Sequence of protein 2:
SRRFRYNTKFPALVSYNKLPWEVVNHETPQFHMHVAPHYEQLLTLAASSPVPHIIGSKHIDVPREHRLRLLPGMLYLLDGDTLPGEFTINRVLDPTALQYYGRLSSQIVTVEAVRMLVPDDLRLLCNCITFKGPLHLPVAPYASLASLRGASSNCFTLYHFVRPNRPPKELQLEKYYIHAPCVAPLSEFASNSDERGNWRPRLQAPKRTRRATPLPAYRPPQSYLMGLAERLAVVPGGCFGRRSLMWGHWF

Sequence of protein 1:
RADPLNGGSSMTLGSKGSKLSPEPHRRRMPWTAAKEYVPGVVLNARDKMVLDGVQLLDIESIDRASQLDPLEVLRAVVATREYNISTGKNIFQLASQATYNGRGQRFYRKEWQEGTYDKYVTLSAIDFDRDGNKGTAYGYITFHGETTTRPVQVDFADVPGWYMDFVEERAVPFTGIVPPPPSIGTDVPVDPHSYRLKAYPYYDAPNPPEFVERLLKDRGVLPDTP

These two protein chains interact to form a complex.

Contacts between the two chains:
Residue R262 in protein 2 interacts with residue K28 in protein 1 (closest heavy-atom distance 2.6 Å).
Residue Q108 in protein 2 interacts with residue S133 in protein 1 (closest heavy-atom distance 3.3 Å).
Residue T232 in protein 2 contacts residue R205 in protein 1 (closest heavy-atom distance 2.5 Å).
Residue W266 in protein 2 contacts residue A208 in protein 1 (closest heavy-atom distance 3.5 Å).
Residue T105 in protein 2 is in contact with residue D136 in protein 1 (closest heavy-atom distance 3.2 Å).
Residue R262 in protein 2 interacts with residue S30 in protein 1 (closest heavy-atom distance 3.4 Å).
Residue G267 in protein 2 interacts with residue Y126 in protein 1 (closest heavy-atom distance 3.4 Å).
Residue G267 in protein 2 is in contact with residue H153 in protein 1 (closest heavy-atom distance 3.6 Å).
Residue W266 in protein 2 is in contact with residue F152 in protein 1 (closest heavy-atom distance 3.7 Å).
Residue C258 in protein 2 contacts residue F152 in protein 1 (closest heavy-atom distance 3.7 Å).
Residue R250 in protein 2 interacts with residue G26 in protein 1 (closest heavy-atom distance 3.7 Å).
Residue G256 in protein 2 is in contact with residue K128 in protein 1 (closest heavy-atom distance 3.2 Å).
Residue T105 in protein 2 is in contact with residue Y147 in protein 1 (closest heavy-atom distance 3.3 Å).
Residue L234 in protein 2 interacts with residue L206 in protein 1 (closest heavy-atom distance 3.6 Å).
Residue Q241 in protein 2 is in contact with residue E123 in protein 1 (closest heavy-atom distance 3.5 Å).
Residue R262 in protein 2 is in contact with residue L29 in protein 1 (closest heavy-atom distance 2.8 Å).
Residue F270 in protein 2 contacts residue F220 in protein 1 (closest heavy-atom distance 3.7 Å).
Residue M245 in protein 2 contacts residue E45 in protein 1 (closest heavy-atom distance 3.7 Å).
Residue S263 in protein 2 contacts residue D12 in protein 1 (closest heavy-atom distance 3.7 Å).
Residue G267 in protein 2 contacts residue T125 in protein 1 (closest heavy-atom distance 3.6 Å).
Residue W269 in protein 2 is in contact with residue E123 in protein 1 (closest heavy-atom distance 3.7 Å).
Residue W269 in protein 2 contacts residue Y126 in protein 1 (closest heavy-atom distance 3.4 Å).
Residue L234 in protein 2 is in contact with residue R205 in protein 1 (closest heavy-atom distance 3.3 Å).
Residue Y237 in protein 2 is in contact with residue T125 in protein 1 (closest heavy-atom distance 3.6 Å).
Residue R262 in protein 2 is in contact with residue L14 in protein 1 (closest heavy-atom distance 3.7 Å).
Residue W266 in protein 2 interacts with residue P210 in protein 1 (closest heavy-atom distance 3.1 Å).
Residue R262 in protein 2 interacts with residue D12 in protein 1 (closest heavy-atom distance 2.6 Å).
Residue C258 in protein 2 interacts with residue K128 in protein 1 (closest heavy-atom distance 3.7 Å).
Residue Y237 in protein 2 is in contact with residue A214 in protein 1 (closest heavy-atom distance 3.5 Å).
Residue R250 in protein 2 is in contact with residue S27 in protein 1 (closest heavy-atom distance 2.6 Å).
Residue H268 in protein 2 interacts with residue Y126 in protein 1 (closest heavy-atom distance 3.6 Å).
Residue G111 in protein 2 contacts residue I186 in protein 1 (closest heavy-atom distance 3.7 Å).
Residue M245 in protein 2 contacts residue Y46 in protein 1 (closest heavy-atom distance 3.3 Å).
Residue F259 in protein 2 is in contact with residue F152 in protein 1 (closest heavy-atom distance 3.7 Å).
Residue S242 in protein 2 interacts with residue E123 in protein 1 (closest heavy-atom distance 2.5 Å).
Residue R250 in protein 2 is in contact with residue K28 in protein 1 (closest heavy-atom distance 3.3 Å).
Residue L251 in protein 2 interacts with residue Y46 in protein 1 (closest heavy-atom distance 3.4 Å).
Residue A252 in protein 2 is in contact with residue A43 in protein 1 (closest heavy-atom distance 3.5 Å).
Residue R112 in protein 2 interacts with residue T158 in protein 1 (closest heavy-atom distance 3.2 Å).
Residue L107 in protein 2 contacts residue I186 in protein 1 (closest heavy-atom distance 3.5 Å).
Residue V253 in protein 2 contacts residue K44 in protein 1 (closest heavy-atom distance 3.1 Å).
Residue W269 in protein 2 interacts with residue T125 in protein 1 (closest heavy-atom distance 2.3 Å).
Residue R261 in protein 2 contacts residue D12 in protein 1 (closest heavy-atom distance 3.2 Å).
Residue L251 in protein 2 is in contact with residue S27 in protein 1 (closest heavy-atom distance 3.7 Å).
Residue Q108 in protein 2 contacts residue P160 in protein 1 (closest heavy-atom distance 3.4 Å).
Residue W266 in protein 2 interacts with residue Y209 in protein 1 (closest heavy-atom distance 3.1 Å).
Residue W269 in protein 2 interacts with residue G124 in protein 1 (closest heavy-atom distance 3.7 Å).
Residue N26 in protein 2 is in contact with residue R37 in protein 1 (closest heavy-atom distance 2.6 Å).
Residue L264 in protein 2 contacts residue Y211 in protein 1 (closest heavy-atom distance 3.5 Å).
Residue R250 in protein 2 contacts residue G23 in protein 1 (closest heavy-atom distance 2.4 Å).
Residue S10 in protein 2 is in contact with residue R36 in protein 1 (closest heavy-atom distance 3.5 Å).
Residue S263 in protein 2 interacts with residue P13 in protein 1 (closest heavy-atom distance 3.4 Å).
Residue W269 in protein 2 interacts with residue E120 in protein 1 (closest heavy-atom distance 3.1 Å).
Residue G256 in protein 2 contacts residue F152 in protein 1 (closest heavy-atom distance 3.3 Å).
Residue G111 in protein 2 contacts residue P189 in protein 1 (closest heavy-atom distance 3.7 Å).
Residue Q108 in protein 2 is in contact with residue Y147 in protein 1 (closest heavy-atom distance 3.0 Å).
Residue G256 in protein 2 is in contact with residue E45 in protein 1 (closest heavy-atom distance 3.2 Å).
Residue G256 in protein 2 is in contact with residue Y126 in protein 1 (closest heavy-atom distance 3.0 Å).
Residue P240 in protein 2 contacts residue E123 in protein 1 (closest heavy-atom distance 3.6 Å).
Residue R238 in protein 2 is in contact with residue G124 in protein 1 (closest heavy-atom distance 3.7 Å).